Residue-level contacts at the interface:
Residue L9 in chain B contacts residue L9 in chain A (closest heavy-atom distance 4.1 Å).
Residue F47 in chain B interacts with residue F47 in chain A (closest heavy-atom distance 4.4 Å).
Residue E6 in chain B interacts with residue H68 in chain A (closest heavy-atom distance 4.3 Å).
Residue I4 in chain B is in contact with residue E35 in chain A (closest heavy-atom distance 2.8 Å).
Residue L71 in chain B interacts with residue Y5 in chain A (closest heavy-atom distance 3.2 Å).
Residue I52 in chain B interacts with residue R8 in chain A (closest heavy-atom distance 3.3 Å).
Residue H68 in chain B is in contact with residue Y5 in chain A (closest heavy-atom distance 2.7 Å).
Residue L84 in chain B contacts residue L48 in chain A (closest heavy-atom distance 4.8 Å).
Residue I52 in chain B is in contact with residue L9 in chain A (closest heavy-atom distance 3.3 Å).
Residue H68 in chain B is in contact with residue E6 in chain A (closest heavy-atom distance 4.1 Å).
Residue P7 in chain B is in contact with residue H51 in chain A (closest heavy-atom distance 3.6 Å).
Residue P7 in chain B contacts residue I52 in chain A (closest heavy-atom distance 3.3 Å).
Residue L84 in chain B contacts residue L9 in chain A (closest heavy-atom distance 3.6 Å).
Residue I52 in chain B contacts residue I52 in chain A (closest heavy-atom distance 4.8 Å).
Residue S10 in chain B contacts residue L48 in chain A (closest heavy-atom distance 4.6 Å).
Residue H68 in chain B contacts residue P7 in chain A (closest heavy-atom distance 3.6 Å).
Residue G49 in chain B is in contact with residue R8 in chain A (closest heavy-atom distance 2.9 Å).
Residue E6 in chain B contacts residue H51 in chain A (closest heavy-atom distance 3.4 Å).
Residue L9 in chain B is in contact with residue N50 in chain A (closest heavy-atom distance 2.8 Å).
Residue L9 in chain B is in contact with residue G49 in chain A (closest heavy-atom distance 3.0 Å).
Residue I52 in chain B contacts residue S86 in chain A (closest heavy-atom distance 4.6 Å).
Residue I52 in chain B interacts with residue T85 in chain A (closest heavy-atom distance 4.6 Å).
Residue L9 in chain B interacts with residue L48 in chain A (closest heavy-atom distance 3.8 Å).
Residue N50 in chain B contacts residue R8 in chain A (closest heavy-atom distance 3.2 Å).
Residue Y5 in chain B contacts residue H68 in chain A (closest heavy-atom distance 3.7 Å).
Residue R8 in chain B contacts residue H51 in chain A (closest heavy-atom distance 3.6 Å).
Residue Y5 in chain B contacts residue H51 in chain A (closest heavy-atom distance 4.8 Å).
Residue S86 in chain B is in contact with residue I52 in chain A (closest heavy-atom distance 4.0 Å).
Residue Y5 in chain B interacts with residue L71 in chain A (closest heavy-atom distance 3.6 Å).
Residue Y5 in chain B is in contact with residue K32 in chain A (closest heavy-atom distance 2.3 Å).
Residue L9 in chain B interacts with residue I52 in chain A (closest heavy-atom distance 3.5 Å).
Residue I4 in chain B is in contact with residue L71 in chain A (closest heavy-atom distance 4.7 Å).
Residue P7 in chain B is in contact with residue H68 in chain A (closest heavy-atom distance 4.0 Å).
Residue H51 in chain B contacts residue P7 in chain A (closest heavy-atom distance 3.2 Å).
Residue N50 in chain B is in contact with residue L9 in chain A (closest heavy-atom distance 3.0 Å).
Residue L48 in chain B is in contact with residue S10 in chain A (closest heavy-atom distance 4.6 Å).
Residue R11 in chain B contacts residue L48 in chain A (closest heavy-atom distance 3.9 Å).
Residue R8 in chain B interacts with residue G49 in chain A (closest heavy-atom distance 2.9 Å).
Residue L48 in chain B interacts with residue F47 in chain A (closest heavy-atom distance 3.3 Å).
Residue F47 in chain B is in contact with residue L48 in chain A (closest heavy-atom distance 3.2 Å).
Residue L48 in chain B interacts with residue L9 in chain A (closest heavy-atom distance 3.9 Å).
Residue R8 in chain B is in contact with residue N50 in chain A (closest heavy-atom distance 3.2 Å).
Residue R8 in chain B is in contact with residue I52 in chain A (closest heavy-atom distance 3.6 Å).
Residue E6 in chain B interacts with residue L71 in chain A (closest heavy-atom distance 4.5 Å).
Residue L9 in chain B interacts with residue F47 in chain A (closest heavy-atom distance 3.9 Å).
Residue I4 in chain B interacts with residue K32 in chain A (closest heavy-atom distance 4.3 Å).
Residue P7 in chain B interacts with residue N50 in chain A (closest heavy-atom distance 4.3 Å).
Residue K32 in chain B interacts with residue Y5 in chain A (closest heavy-atom distance 3.3 Å).
Residue D46 in chain B interacts with residue F47 in chain A (closest heavy-atom distance 4.7 Å).
Residue I4 in chain B interacts with residue H51 in chain A (closest heavy-atom distance 3.2 Å).
Residue N50 in chain B interacts with residue P7 in chain A (closest heavy-atom distance 4.2 Å).
Residue T85 in chain B contacts residue I52 in chain A (closest heavy-atom distance 4.8 Å).
Residue H51 in chain B interacts with residue E6 in chain A (closest heavy-atom distance 3.9 Å).
Residue L71 in chain B contacts residue E6 in chain A (closest heavy-atom distance 4.8 Å).
Residue F47 in chain B is in contact with residue L9 in chain A (closest heavy-atom distance 4.1 Å).
Residue I52 in chain B is in contact with residue P7 in chain A (closest heavy-atom distance 3.2 Å).
Residue G49 in chain B contacts residue L9 in chain A (closest heavy-atom distance 3.1 Å).
Residue L9 in chain B contacts residue L84 in chain A (closest heavy-atom distance 3.9 Å).
Residue L48 in chain B interacts with residue R11 in chain A (closest heavy-atom distance 3.6 Å).
Residue H51 in chain B interacts with residue R8 in chain A (closest heavy-atom distance 3.4 Å).

Sequence of chain B:
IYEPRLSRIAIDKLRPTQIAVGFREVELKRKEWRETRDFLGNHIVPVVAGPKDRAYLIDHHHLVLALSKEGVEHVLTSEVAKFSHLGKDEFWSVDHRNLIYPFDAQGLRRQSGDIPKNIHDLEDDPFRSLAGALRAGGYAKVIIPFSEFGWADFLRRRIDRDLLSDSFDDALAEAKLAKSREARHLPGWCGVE

Sequence of chain A:
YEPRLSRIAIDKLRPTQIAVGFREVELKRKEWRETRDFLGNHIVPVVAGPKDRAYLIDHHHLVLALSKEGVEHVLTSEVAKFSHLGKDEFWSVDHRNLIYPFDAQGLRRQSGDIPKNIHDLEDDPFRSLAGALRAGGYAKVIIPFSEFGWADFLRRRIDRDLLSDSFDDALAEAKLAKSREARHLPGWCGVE

These two protein chains interact to form a complex.